Sequence of the first protein:
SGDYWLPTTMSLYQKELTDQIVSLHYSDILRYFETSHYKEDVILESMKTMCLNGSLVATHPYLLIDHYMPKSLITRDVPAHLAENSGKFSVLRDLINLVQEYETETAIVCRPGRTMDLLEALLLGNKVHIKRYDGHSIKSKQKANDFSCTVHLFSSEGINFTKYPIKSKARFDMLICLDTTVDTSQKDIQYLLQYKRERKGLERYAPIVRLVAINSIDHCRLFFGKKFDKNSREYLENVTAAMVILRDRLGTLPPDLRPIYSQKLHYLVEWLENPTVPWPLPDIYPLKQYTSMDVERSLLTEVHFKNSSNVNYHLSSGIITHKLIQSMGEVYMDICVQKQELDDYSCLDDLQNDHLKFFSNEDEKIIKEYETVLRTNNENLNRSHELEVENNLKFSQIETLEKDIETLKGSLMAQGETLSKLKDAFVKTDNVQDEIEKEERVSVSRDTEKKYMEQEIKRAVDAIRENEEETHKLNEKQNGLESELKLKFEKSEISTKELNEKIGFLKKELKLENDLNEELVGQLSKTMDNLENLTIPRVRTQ

Residue-level contacts at the interface:
Residue P255 in the first protein contacts residue D256 in the second protein (closest heavy-atom distance 5.0 Å).

Sequence of the second protein:
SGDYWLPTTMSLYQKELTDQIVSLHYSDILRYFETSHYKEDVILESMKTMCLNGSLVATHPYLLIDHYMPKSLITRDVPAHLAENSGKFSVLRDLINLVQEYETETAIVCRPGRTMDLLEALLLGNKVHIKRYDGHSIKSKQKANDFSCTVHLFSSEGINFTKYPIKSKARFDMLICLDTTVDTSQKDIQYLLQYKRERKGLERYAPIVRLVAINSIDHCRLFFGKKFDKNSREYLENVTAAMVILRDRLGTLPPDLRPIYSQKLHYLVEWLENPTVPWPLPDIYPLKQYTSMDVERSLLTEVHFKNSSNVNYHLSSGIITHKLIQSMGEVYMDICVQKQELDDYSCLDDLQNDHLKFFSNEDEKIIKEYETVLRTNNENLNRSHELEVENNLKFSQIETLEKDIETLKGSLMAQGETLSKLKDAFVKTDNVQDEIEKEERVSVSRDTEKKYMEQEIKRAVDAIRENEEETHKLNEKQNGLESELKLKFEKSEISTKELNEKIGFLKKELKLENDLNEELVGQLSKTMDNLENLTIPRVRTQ

This data describes a binding interaction between two proteins.